Sequence of the second protein:
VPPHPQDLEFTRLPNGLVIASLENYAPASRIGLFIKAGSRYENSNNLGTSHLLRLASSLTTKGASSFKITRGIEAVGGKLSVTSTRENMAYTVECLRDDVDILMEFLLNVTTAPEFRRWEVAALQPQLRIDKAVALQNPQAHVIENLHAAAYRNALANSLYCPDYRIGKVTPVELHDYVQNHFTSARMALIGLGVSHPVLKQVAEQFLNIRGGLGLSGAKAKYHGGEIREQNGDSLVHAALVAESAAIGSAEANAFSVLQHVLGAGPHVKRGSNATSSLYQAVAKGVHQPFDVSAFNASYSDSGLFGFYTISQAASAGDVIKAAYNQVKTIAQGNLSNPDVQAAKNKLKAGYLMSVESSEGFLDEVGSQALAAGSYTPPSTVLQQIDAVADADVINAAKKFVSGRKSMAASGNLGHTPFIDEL

This data describes a binding interaction between two proteins.

Interface contacts:
Residue T70 in the second protein contacts residue L70 in the first protein (closest heavy-atom distance 3.7 Å).
Residue D131 in the second protein contacts residue V68 in the first protein (closest heavy-atom distance 3.8 Å).
Residue V82 in the second protein interacts with residue V68 in the first protein (closest heavy-atom distance 2.8 Å).
Residue R54 in the second protein interacts with residue A66 in the first protein (closest heavy-atom distance 3.5 Å).
Residue Q260 in the second protein interacts with residue G61 in the first protein (closest heavy-atom distance 4.0 Å).
Residue T83 in the second protein is in contact with residue S67 in the first protein (closest heavy-atom distance 3.2 Å).
Residue Y309 in the second protein is in contact with residue A60 in the first protein (closest heavy-atom distance 3.7 Å).
Residue A141 in the second protein contacts residue L64 in the first protein (closest heavy-atom distance 3.5 Å).
Residue S294 in the second protein is in contact with residue A59 in the first protein (closest heavy-atom distance 3.6 Å).
Residue S84 in the second protein contacts residue A66 in the first protein (closest heavy-atom distance 2.9 Å).
Residue I311 in the second protein contacts residue Q58 in the first protein (closest heavy-atom distance 3.8 Å).
Residue Y161 in the second protein contacts residue A66 in the first protein (closest heavy-atom distance 3.6 Å).
Residue P290 in the second protein is in contact with residue C51 in the first protein (closest heavy-atom distance 3.8 Å).
Residue T83 in the second protein interacts with residue R77 in the first protein (closest heavy-atom distance 3.7 Å).
Residue T83 in the second protein contacts residue A66 in the first protein (closest heavy-atom distance 3.5 Å).
Residue D292 in the second protein contacts residue L55 in the first protein (closest heavy-atom distance 3.5 Å).
Residue K79 in the second protein interacts with residue V72 in the first protein (closest heavy-atom distance 3.8 Å).
Residue P290 in the second protein contacts residue L55 in the first protein (closest heavy-atom distance 4.0 Å).
Residue T83 in the second protein is in contact with residue V65 in the first protein (closest heavy-atom distance 3.3 Å).
Residue K79 in the second protein is in contact with residue N71 in the first protein (closest heavy-atom distance 4.0 Å).
Residue F296 in the second protein is in contact with residue P63 in the first protein (closest heavy-atom distance 3.9 Å).
Residue N297 in the second protein interacts with residue P63 in the first protein (closest heavy-atom distance 3.8 Å).
Residue E74 in the second protein contacts residue N71 in the first protein (closest heavy-atom distance 3.6 Å).
Residue L80 in the second protein contacts residue L70 in the first protein (closest heavy-atom distance 3.0 Å).
Residue G272 in the second protein is in contact with residue R56 in the first protein (closest heavy-atom distance 3.0 Å).
Residue Y300 in the second protein is in contact with residue P63 in the first protein (closest heavy-atom distance 4.0 Å).
Residue N274 in the second protein is in contact with residue R56 in the first protein (closest heavy-atom distance 3.3 Å).
Residue R54 in the second protein contacts residue V68 in the first protein (closest heavy-atom distance 3.5 Å).
Residue L236 in the second protein interacts with residue L55 in the first protein (closest heavy-atom distance 3.4 Å).
Residue S81 in the second protein interacts with residue V68 in the first protein (closest heavy-atom distance 3.5 Å).
Residue N138 in the second protein contacts residue V76 in the first protein (closest heavy-atom distance 3.5 Å).
Residue F291 in the second protein contacts residue L55 in the first protein (closest heavy-atom distance 3.7 Å).
Residue Q140 in the second protein is in contact with residue Q58 in the first protein (closest heavy-atom distance 3.4 Å).
Residue P267 in the second protein contacts residue R56 in the first protein (closest heavy-atom distance 3.5 Å).
Residue L55 in the second protein contacts residue V68 in the first protein (closest heavy-atom distance 3.9 Å).
Residue G78 in the second protein is in contact with residue N71 in the first protein (closest heavy-atom distance 3.5 Å).
Residue P290 in the second protein contacts residue R52 in the first protein (closest heavy-atom distance 3.7 Å).
Residue F296 in the second protein contacts residue A60 in the first protein (closest heavy-atom distance 3.8 Å).
Residue Q289 in the second protein interacts with residue R52 in the first protein (closest heavy-atom distance 2.8 Å).
Residue S81 in the second protein interacts with residue S69 in the first protein (closest heavy-atom distance 2.7 Å).
Residue V269 in the second protein contacts residue R56 in the first protein (closest heavy-atom distance 2.9 Å).
Residue F296 in the second protein contacts residue R62 in the first protein (closest heavy-atom distance 4.0 Å).
Residue L160 in the second protein contacts residue A66 in the first protein (closest heavy-atom distance 3.5 Å).
Residue V82 in the second protein is in contact with residue S67 in the first protein (closest heavy-atom distance 3.4 Å).
Residue S84 in the second protein interacts with residue V65 in the first protein (closest heavy-atom distance 3.8 Å).
Residue L160 in the second protein contacts residue L64 in the first protein (closest heavy-atom distance 3.4 Å).
Residue D292 in the second protein contacts residue A59 in the first protein (closest heavy-atom distance 3.2 Å).
Residue R271 in the second protein interacts with residue R56 in the first protein (closest heavy-atom distance 3.8 Å).
Residue I144 in the second protein interacts with residue L64 in the first protein (closest heavy-atom distance 3.7 Å).
Residue I311 in the second protein interacts with residue L55 in the first protein (closest heavy-atom distance 3.7 Å).
Residue I73 in the second protein interacts with residue L70 in the first protein (closest heavy-atom distance 3.9 Å).
Residue S58 in the second protein contacts residue L70 in the first protein (closest heavy-atom distance 3.7 Å).
Residue L80 in the second protein contacts residue S69 in the first protein (closest heavy-atom distance 2.9 Å).
Residue D292 in the second protein is in contact with residue R56 in the first protein (closest heavy-atom distance 3.7 Å).
Residue E145 in the second protein interacts with residue L64 in the first protein (closest heavy-atom distance 3.3 Å).
Residue D131 in the second protein contacts residue A74 in the first protein (closest heavy-atom distance 3.4 Å).
Residue Y161 in the second protein interacts with residue V76 in the first protein (closest heavy-atom distance 3.6 Å).
Residue D292 in the second protein interacts with residue G57 in the first protein (closest heavy-atom distance 3.5 Å).
Residue E360 in the second protein is in contact with residue R77 in the first protein (closest heavy-atom distance 2.9 Å).
Residue I311 in the second protein interacts with residue A59 in the first protein (closest heavy-atom distance 3.4 Å).

Sequence of the first protein:
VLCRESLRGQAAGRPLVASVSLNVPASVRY